Sequence of the second protein:
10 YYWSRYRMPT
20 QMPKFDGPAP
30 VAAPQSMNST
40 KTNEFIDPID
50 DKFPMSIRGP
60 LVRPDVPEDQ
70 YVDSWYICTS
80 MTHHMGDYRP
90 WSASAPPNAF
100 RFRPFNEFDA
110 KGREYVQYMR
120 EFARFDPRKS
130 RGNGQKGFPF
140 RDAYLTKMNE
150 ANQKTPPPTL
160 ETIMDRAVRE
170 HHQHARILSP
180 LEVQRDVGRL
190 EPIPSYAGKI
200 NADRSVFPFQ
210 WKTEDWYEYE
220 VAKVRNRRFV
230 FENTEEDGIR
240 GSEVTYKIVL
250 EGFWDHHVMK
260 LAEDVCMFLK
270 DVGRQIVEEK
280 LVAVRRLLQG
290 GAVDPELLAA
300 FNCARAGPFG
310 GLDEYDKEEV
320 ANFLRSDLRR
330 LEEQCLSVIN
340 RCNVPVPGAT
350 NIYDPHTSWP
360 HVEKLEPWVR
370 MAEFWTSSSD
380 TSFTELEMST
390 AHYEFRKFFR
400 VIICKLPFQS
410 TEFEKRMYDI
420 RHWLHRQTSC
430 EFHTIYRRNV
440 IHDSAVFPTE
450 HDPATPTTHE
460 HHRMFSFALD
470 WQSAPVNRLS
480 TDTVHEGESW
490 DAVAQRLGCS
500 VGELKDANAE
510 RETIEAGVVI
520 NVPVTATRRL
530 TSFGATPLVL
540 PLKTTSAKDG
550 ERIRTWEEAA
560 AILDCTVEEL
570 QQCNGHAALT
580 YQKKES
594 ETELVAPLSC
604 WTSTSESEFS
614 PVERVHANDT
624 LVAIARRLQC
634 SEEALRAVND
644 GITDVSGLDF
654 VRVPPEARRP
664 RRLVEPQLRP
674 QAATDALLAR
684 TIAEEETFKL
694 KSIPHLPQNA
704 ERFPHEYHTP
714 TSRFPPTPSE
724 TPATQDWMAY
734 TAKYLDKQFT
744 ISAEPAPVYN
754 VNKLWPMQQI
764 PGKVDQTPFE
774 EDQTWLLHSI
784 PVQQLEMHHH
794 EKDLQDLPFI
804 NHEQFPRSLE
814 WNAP

Contacts between the two chains:
Residue G187 in the second protein contacts residue R133 in the first protein (closest heavy-atom distance 3.4 Å).
Residue G187 in the second protein contacts residue D98 in the first protein (closest heavy-atom distance 3.1 Å).
Residue P89 in the second protein interacts with residue N37 in the first protein (closest heavy-atom distance 4.0 Å).
Residue Q172 in the second protein interacts with residue R213 in the first protein (closest heavy-atom distance 3.6 Å).
Residue Y87 in the second protein interacts with residue R38 in the first protein (closest heavy-atom distance 4.1 Å).
Residue D185 in the second protein contacts residue R64 in the first protein (closest heavy-atom distance 3.1 Å).
Residue R188 in the second protein interacts with residue R133 in the first protein (closest heavy-atom distance 3.2 Å).
Residue P89 in the second protein interacts with residue R38 in the first protein (closest heavy-atom distance 4.1 Å).
Residue R188 in the second protein contacts residue V97 in the first protein (closest heavy-atom distance 3.2 Å).
Residue W90 in the second protein is in contact with residue P55 in the first protein (closest heavy-atom distance 3.4 Å).
Residue L189 in the second protein contacts residue R133 in the first protein (closest heavy-atom distance 3.5 Å).
Residue Q183 in the second protein is in contact with residue R133 in the first protein (closest heavy-atom distance 3.7 Å).
Residue P344 in the second protein contacts residue W27 in the first protein (closest heavy-atom distance 3.8 Å).
Residue V186 in the second protein interacts with residue R133 in the first protein (closest heavy-atom distance 3.4 Å).
Residue V186 in the second protein contacts residue V99 in the first protein (closest heavy-atom distance 3.8 Å).
Residue D64 in the second protein interacts with residue T54 in the first protein (closest heavy-atom distance 3.2 Å).
Residue E411 in the second protein is in contact with residue S10 in the first protein (closest heavy-atom distance 2.8 Å).
Residue A92 in the second protein interacts with residue N37 in the first protein (closest heavy-atom distance 3.8 Å).
Residue P346 in the second protein contacts residue S28 in the first protein (closest heavy-atom distance 4.0 Å).
Residue R188 in the second protein interacts with residue K96 in the first protein (closest heavy-atom distance 3.5 Å).
Residue R88 in the second protein is in contact with residue D34 in the first protein (closest heavy-atom distance 3.1 Å).
Residue G187 in the second protein is in contact with residue A132 in the first protein (closest heavy-atom distance 4.0 Å).
Residue H171 in the second protein interacts with residue H216 in the first protein (closest heavy-atom distance 3.2 Å).
Residue R415 in the second protein is in contact with residue A11 in the first protein (closest heavy-atom distance 4.1 Å).
Residue R188 in the second protein contacts residue L130 in the first protein (closest heavy-atom distance 2.7 Å).
Residue W90 in the second protein interacts with residue C53 in the first protein (closest heavy-atom distance 3.8 Å).
Residue P346 in the second protein contacts residue H33 in the first protein (closest heavy-atom distance 4.2 Å).
Residue R100 in the second protein is in contact with residue W58 in the first protein (closest heavy-atom distance 3.4 Å).
Residue A174 in the second protein contacts residue R213 in the first protein (closest heavy-atom distance 3.4 Å).
Residue R188 in the second protein interacts with residue G131 in the first protein (closest heavy-atom distance 3.4 Å).
Residue Q274 in the second protein interacts with residue P14 in the first protein (closest heavy-atom distance 3.5 Å).
Residue L189 in the second protein interacts with residue G131 in the first protein (closest heavy-atom distance 3.4 Å).
Residue G347 in the second protein interacts with residue H33 in the first protein (closest heavy-atom distance 3.8 Å).
Residue W90 in the second protein is in contact with residue T54 in the first protein (closest heavy-atom distance 4.2 Å).
Residue R273 in the second protein interacts with residue S16 in the first protein (closest heavy-atom distance 4.1 Å).
Residue R88 in the second protein contacts residue N37 in the first protein (closest heavy-atom distance 3.8 Å).
Residue P346 in the second protein interacts with residue W27 in the first protein (closest heavy-atom distance 3.4 Å).
Residue R415 in the second protein interacts with residue N12 in the first protein (closest heavy-atom distance 2.2 Å).
Residue R188 in the second protein is in contact with residue R64 in the first protein (closest heavy-atom distance 4.2 Å).
Residue V345 in the second protein interacts with residue N26 in the first protein (closest heavy-atom distance 3.6 Å).
Residue F101 in the second protein is in contact with residue W58 in the first protein (closest heavy-atom distance 3.5 Å).
Residue Q274 in the second protein contacts residue A11 in the first protein (closest heavy-atom distance 3.1 Å).
Residue F101 in the second protein contacts residue P55 in the first protein (closest heavy-atom distance 3.7 Å).
Residue F99 in the second protein is in contact with residue W58 in the first protein (closest heavy-atom distance 3.6 Å).
Residue G187 in the second protein interacts with residue V99 in the first protein (closest heavy-atom distance 3.0 Å).
Residue E278 in the second protein contacts residue S10 in the first protein (closest heavy-atom distance 3.9 Å).
Residue G187 in the second protein is in contact with residue V97 in the first protein (closest heavy-atom distance 4.0 Å).
Residue R168 in the second protein interacts with residue R213 in the first protein (closest heavy-atom distance 3.1 Å).
Residue V345 in the second protein interacts with residue W27 in the first protein (closest heavy-atom distance 3.9 Å).
Residue F101 in the second protein contacts residue C53 in the first protein (closest heavy-atom distance 2.9 Å).
Residue R88 in the second protein interacts with residue R38 in the first protein (closest heavy-atom distance 3.3 Å).
Residue A98 in the second protein interacts with residue W58 in the first protein (closest heavy-atom distance 4.0 Å).
Residue F101 in the second protein is in contact with residue T54 in the first protein (closest heavy-atom distance 3.9 Å).
Residue D270 in the second protein contacts residue S16 in the first protein (closest heavy-atom distance 4.3 Å).
Residue Q172 in the second protein contacts residue H216 in the first protein (closest heavy-atom distance 4.0 Å).
Residue H173 in the second protein is in contact with residue H216 in the first protein (closest heavy-atom distance 4.0 Å).
Residue R100 in the second protein is in contact with residue L59 in the first protein (closest heavy-atom distance 3.7 Å).
Residue H173 in the second protein is in contact with residue C212 in the first protein (closest heavy-atom distance 3.7 Å).
Residue D185 in the second protein contacts residue R133 in the first protein (closest heavy-atom distance 3.3 Å).
Residue Q274 in the second protein contacts residue S10 in the first protein (closest heavy-atom distance 3.4 Å).

Sequence of the first protein:
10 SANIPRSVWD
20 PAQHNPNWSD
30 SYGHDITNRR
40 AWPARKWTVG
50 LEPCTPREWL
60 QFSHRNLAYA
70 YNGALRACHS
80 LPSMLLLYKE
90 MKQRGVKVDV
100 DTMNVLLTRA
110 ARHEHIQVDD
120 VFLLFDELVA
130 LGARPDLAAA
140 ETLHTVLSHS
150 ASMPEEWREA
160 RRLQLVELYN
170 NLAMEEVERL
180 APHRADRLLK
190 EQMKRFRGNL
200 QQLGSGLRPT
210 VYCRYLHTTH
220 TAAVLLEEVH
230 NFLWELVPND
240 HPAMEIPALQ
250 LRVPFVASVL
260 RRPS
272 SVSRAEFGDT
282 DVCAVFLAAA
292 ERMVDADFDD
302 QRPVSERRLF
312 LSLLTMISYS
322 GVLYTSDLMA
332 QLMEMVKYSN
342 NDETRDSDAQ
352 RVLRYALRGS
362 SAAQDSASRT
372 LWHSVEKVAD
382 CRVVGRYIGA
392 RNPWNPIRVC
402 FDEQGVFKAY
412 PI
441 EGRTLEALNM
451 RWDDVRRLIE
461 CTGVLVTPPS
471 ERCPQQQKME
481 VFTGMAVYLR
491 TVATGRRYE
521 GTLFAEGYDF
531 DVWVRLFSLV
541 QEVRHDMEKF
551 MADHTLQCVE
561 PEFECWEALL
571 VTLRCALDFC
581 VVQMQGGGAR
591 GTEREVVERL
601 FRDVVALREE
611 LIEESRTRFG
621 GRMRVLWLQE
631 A

This data describes a binding interaction between two proteins.